Contacts between the two chains:
Residue R78 in chain A contacts residue K99 in chain B (closest heavy-atom distance 4.4 Å).
Residue H153 in chain A interacts with residue R101 in chain B (closest heavy-atom distance 3.5 Å).
Residue S83 in chain A is in contact with residue R98 in chain B (closest heavy-atom distance 3.2 Å).
Residue R78 in chain A contacts residue R101 in chain B (closest heavy-atom distance 4.6 Å).
Residue Y85 in chain A interacts with residue K99 in chain B (closest heavy-atom distance 4.2 Å).
Residue Y85 in chain A is in contact with residue R98 in chain B (closest heavy-atom distance 3.4 Å).
Residue S83 in chain A is in contact with residue K99 in chain B (closest heavy-atom distance 4.3 Å).
Residue S83 in chain A interacts with residue N97 in chain B (closest heavy-atom distance 3.2 Å).

Sequence of chain A:
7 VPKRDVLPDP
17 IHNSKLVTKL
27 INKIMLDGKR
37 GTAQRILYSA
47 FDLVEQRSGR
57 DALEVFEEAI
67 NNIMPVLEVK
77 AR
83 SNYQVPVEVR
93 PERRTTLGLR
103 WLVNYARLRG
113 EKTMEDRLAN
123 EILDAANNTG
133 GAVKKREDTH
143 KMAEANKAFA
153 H

Sequence of chain B:
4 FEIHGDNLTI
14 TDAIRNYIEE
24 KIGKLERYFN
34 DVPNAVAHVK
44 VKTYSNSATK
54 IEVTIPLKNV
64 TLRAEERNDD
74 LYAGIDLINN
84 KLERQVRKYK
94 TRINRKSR

The following describes two proteins that form a bound complex.